The following describes two proteins that form a bound complex.

Interface contacts:
Residue L69 in protein 2 interacts with residue E530 in protein 1 (closest heavy-atom distance 4.9 Å).
Residue E60 in protein 2 interacts with residue R522 in protein 1 (closest heavy-atom distance 3.3 Å).
Residue E64 in protein 2 is in contact with residue R522 in protein 1 (closest heavy-atom distance 3.2 Å).
Residue E64 in protein 2 contacts residue R521 in protein 1 (closest heavy-atom distance 3.5 Å).
Residue A63 in protein 2 is in contact with residue R522 in protein 1 (closest heavy-atom distance 4.9 Å).

Sequence of protein 2:
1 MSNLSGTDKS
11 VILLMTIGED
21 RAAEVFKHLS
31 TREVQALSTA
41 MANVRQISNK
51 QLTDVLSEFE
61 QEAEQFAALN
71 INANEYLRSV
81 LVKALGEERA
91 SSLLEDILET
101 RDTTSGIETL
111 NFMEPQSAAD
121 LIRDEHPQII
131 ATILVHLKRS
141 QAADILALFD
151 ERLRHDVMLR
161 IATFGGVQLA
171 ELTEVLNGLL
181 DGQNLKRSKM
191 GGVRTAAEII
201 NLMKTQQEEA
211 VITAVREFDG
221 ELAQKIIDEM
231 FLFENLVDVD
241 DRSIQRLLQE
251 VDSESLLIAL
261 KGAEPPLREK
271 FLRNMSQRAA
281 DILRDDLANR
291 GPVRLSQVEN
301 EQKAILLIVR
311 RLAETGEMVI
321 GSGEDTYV

Sequence of protein 1:
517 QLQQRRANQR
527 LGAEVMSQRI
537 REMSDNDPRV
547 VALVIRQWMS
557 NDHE